Sequence of the second protein:
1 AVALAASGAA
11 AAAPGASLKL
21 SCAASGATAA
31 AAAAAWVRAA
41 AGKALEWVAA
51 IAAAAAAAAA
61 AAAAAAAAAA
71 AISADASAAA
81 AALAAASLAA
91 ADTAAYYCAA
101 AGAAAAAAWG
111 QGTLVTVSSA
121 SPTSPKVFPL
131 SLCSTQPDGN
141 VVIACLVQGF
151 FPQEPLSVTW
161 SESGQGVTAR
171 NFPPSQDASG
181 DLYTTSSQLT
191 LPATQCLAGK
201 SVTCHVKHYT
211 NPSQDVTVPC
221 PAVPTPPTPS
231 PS

The following describes two proteins that form a bound complex.

Residue-level contacts at the interface:
Residue R296 in the first protein contacts residue T203 in the second protein (closest heavy-atom distance 2.2 Å).
Residue Y338 in the first protein interacts with residue S163 in the second protein (closest heavy-atom distance 1.9 Å).
Residue T937 in the first protein interacts with residue P229 in the second protein (closest heavy-atom distance 3.7 Å).
Residue P963 in the first protein contacts residue T225 in the second protein (closest heavy-atom distance 2.9 Å).
Residue Y927 in the first protein contacts residue P229 in the second protein (closest heavy-atom distance 2.1 Å).
Residue A1063 in the first protein is in contact with residue Q136 in the second protein (closest heavy-atom distance 3.8 Å).
Residue Y371 in the first protein interacts with residue G164 in the second protein (closest heavy-atom distance 3.0 Å).
Residue R342 in the first protein interacts with residue T159 in the second protein (closest heavy-atom distance 2.6 Å).
Residue A1063 in the first protein contacts residue T135 in the second protein (closest heavy-atom distance 3.7 Å).
Residue A915 in the first protein interacts with residue P227 in the second protein (closest heavy-atom distance 2.1 Å).
Residue D975 in the first protein is in contact with residue S230 in the second protein (closest heavy-atom distance 2.5 Å).
Residue R342 in the first protein contacts residue W160 in the second protein (closest heavy-atom distance 2.9 Å).
Residue G345 in the first protein is in contact with residue Q165 in the second protein (closest heavy-atom distance 3.9 Å).
Residue W340 in the first protein is in contact with residue G164 in the second protein (closest heavy-atom distance 2.6 Å).
Residue E964 in the first protein interacts with residue P227 in the second protein (closest heavy-atom distance 3.9 Å).
Residue A917 in the first protein is in contact with residue P227 in the second protein (closest heavy-atom distance 3.5 Å).
Residue G914 in the first protein contacts residue P227 in the second protein (closest heavy-atom distance 3.8 Å).
Residue H940 in the first protein interacts with residue P227 in the second protein (closest heavy-atom distance 2.9 Å).
Residue Y371 in the first protein contacts residue Q165 in the second protein (closest heavy-atom distance 2.8 Å).
Residue Y927 in the first protein interacts with residue P231 in the second protein (closest heavy-atom distance 3.1 Å).
Residue A915 in the first protein contacts residue T228 in the second protein (closest heavy-atom distance 4.0 Å).
Residue K968 in the first protein interacts with residue S230 in the second protein (closest heavy-atom distance 3.5 Å).
Residue W340 in the first protein is in contact with residue Q165 in the second protein (closest heavy-atom distance 3.1 Å).
Residue A915 in the first protein contacts residue P226 in the second protein (closest heavy-atom distance 4.0 Å).
Residue D975 in the first protein interacts with residue P231 in the second protein (closest heavy-atom distance 2.9 Å).
Residue D298 in the first protein contacts residue S161 in the second protein (closest heavy-atom distance 2.5 Å).
Residue G1177 in the first protein is in contact with residue D138 in the second protein (closest heavy-atom distance 2.5 Å).
Residue K968 in the first protein interacts with residue P229 in the second protein (closest heavy-atom distance 4.0 Å).
Residue W340 in the first protein is in contact with residue G166 in the second protein (closest heavy-atom distance 4.0 Å).
Residue L1175 in the first protein is in contact with residue D138 in the second protein (closest heavy-atom distance 4.2 Å).
Residue E964 in the first protein contacts residue P226 in the second protein (closest heavy-atom distance 3.8 Å).
Residue Q976 in the first protein is in contact with residue P231 in the second protein (closest heavy-atom distance 4.1 Å).
Residue G914 in the first protein is in contact with residue T228 in the second protein (closest heavy-atom distance 4.1 Å).
Residue Y1112 in the first protein contacts residue P226 in the second protein (closest heavy-atom distance 3.3 Å).
Residue Y338 in the first protein is in contact with residue G164 in the second protein (closest heavy-atom distance 3.8 Å).
Residue P1062 in the first protein contacts residue T135 in the second protein (closest heavy-atom distance 3.3 Å).
Residue Y1176 in the first protein is in contact with residue G139 in the second protein (closest heavy-atom distance 3.4 Å).
Residue Y927 in the first protein is in contact with residue S230 in the second protein (closest heavy-atom distance 3.7 Å).
Residue D975 in the first protein interacts with residue S232 in the second protein (closest heavy-atom distance 4.3 Å).
Residue Y373 in the first protein interacts with residue Q165 in the second protein (closest heavy-atom distance 4.4 Å).
Residue Q976 in the first protein contacts residue S232 in the second protein (closest heavy-atom distance 2.4 Å).
Residue Y1112 in the first protein contacts residue P229 in the second protein (closest heavy-atom distance 4.1 Å).
Residue R296 in the first protein is in contact with residue D215 in the second protein (closest heavy-atom distance 3.6 Å).
Residue P1062 in the first protein is in contact with residue Q136 in the second protein (closest heavy-atom distance 3.5 Å).
Residue Y916 in the first protein interacts with residue P227 in the second protein (closest heavy-atom distance 2.5 Å).
Residue W340 in the first protein contacts residue S163 in the second protein (closest heavy-atom distance 3.7 Å).
Residue R296 in the first protein contacts residue S161 in the second protein (closest heavy-atom distance 3.0 Å).
Residue Y1176 in the first protein contacts residue D138 in the second protein (closest heavy-atom distance 2.5 Å).
Residue S297 in the first protein is in contact with residue K200 in the second protein (closest heavy-atom distance 3.1 Å).
Residue Y371 in the first protein interacts with residue Q195 in the second protein (closest heavy-atom distance 2.6 Å).
Residue Y1112 in the first protein contacts residue P227 in the second protein (closest heavy-atom distance 3.3 Å).
Residue Y916 in the first protein contacts residue P226 in the second protein (closest heavy-atom distance 3.7 Å).
Residue S297 in the first protein interacts with residue E162 in the second protein (closest heavy-atom distance 2.8 Å).
Residue W340 in the first protein contacts residue V167 in the second protein (closest heavy-atom distance 4.0 Å).
Residue H944 in the first protein interacts with residue P227 in the second protein (closest heavy-atom distance 3.4 Å).
Residue Y371 in the first protein is in contact with residue S163 in the second protein (closest heavy-atom distance 4.0 Å).
Residue D979 in the first protein interacts with residue S232 in the second protein (closest heavy-atom distance 3.6 Å).
Residue R296 in the first protein contacts residue H205 in the second protein (closest heavy-atom distance 2.9 Å).
Residue Y1112 in the first protein contacts residue T228 in the second protein (closest heavy-atom distance 2.6 Å).
Residue S297 in the first protein interacts with residue S201 in the second protein (closest heavy-atom distance 4.3 Å).

Sequence of the first protein:
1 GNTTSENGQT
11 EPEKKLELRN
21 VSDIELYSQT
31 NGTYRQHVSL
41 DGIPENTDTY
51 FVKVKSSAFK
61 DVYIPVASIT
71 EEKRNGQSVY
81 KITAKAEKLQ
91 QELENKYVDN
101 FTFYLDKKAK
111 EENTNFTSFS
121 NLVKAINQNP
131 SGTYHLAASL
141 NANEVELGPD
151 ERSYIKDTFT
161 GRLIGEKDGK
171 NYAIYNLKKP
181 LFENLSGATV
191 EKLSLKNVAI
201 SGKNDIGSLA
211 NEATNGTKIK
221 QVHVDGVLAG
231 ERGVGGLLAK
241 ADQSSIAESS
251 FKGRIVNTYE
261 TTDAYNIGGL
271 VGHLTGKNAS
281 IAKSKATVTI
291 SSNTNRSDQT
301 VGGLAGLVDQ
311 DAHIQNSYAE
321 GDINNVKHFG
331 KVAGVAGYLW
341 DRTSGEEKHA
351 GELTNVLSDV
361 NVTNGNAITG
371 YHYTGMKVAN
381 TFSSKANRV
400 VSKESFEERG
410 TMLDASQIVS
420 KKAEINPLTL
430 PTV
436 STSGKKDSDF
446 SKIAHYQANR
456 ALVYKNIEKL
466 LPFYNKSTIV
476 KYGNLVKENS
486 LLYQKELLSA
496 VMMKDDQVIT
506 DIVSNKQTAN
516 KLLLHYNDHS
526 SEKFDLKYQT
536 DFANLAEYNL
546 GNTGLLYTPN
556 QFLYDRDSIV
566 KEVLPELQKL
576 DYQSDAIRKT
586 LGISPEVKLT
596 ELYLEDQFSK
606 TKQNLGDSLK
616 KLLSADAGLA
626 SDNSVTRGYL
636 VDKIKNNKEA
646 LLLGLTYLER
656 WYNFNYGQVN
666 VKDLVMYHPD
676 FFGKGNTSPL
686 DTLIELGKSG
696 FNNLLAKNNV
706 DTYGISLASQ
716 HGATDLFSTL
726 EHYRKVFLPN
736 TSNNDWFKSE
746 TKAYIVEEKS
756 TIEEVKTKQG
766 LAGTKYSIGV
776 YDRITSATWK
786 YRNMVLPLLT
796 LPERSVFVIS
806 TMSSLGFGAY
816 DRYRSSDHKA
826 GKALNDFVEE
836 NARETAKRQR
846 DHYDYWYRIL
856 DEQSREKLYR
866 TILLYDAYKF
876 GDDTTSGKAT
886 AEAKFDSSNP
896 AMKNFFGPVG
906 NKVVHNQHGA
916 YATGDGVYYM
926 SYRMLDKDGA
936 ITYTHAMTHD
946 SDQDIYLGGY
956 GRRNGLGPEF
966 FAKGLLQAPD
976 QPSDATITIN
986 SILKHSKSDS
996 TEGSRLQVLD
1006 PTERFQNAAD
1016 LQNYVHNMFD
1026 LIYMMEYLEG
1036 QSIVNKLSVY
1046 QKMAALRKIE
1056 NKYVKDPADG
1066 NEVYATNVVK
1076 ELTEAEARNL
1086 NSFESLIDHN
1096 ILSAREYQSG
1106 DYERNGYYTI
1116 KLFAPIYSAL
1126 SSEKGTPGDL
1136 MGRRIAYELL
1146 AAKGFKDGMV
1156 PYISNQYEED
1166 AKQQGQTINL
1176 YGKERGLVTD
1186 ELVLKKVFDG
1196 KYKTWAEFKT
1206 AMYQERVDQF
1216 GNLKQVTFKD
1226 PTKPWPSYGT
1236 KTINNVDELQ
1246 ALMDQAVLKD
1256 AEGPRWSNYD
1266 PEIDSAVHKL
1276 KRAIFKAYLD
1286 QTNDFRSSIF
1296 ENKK